Interface contacts:
Residue H44 in the second protein is in contact with residue L23 in the first protein (closest heavy-atom distance 4.4 Å).
Residue V99 in the second protein interacts with residue C16 in the first protein (closest heavy-atom distance 4.7 Å).
Residue R100 in the second protein contacts residue C16 in the first protein (closest heavy-atom distance 3.8 Å).
Residue H44 in the second protein is in contact with residue A24 in the first protein (closest heavy-atom distance 3.3 Å).

This data describes a binding interaction between two proteins.

Sequence of the second protein:
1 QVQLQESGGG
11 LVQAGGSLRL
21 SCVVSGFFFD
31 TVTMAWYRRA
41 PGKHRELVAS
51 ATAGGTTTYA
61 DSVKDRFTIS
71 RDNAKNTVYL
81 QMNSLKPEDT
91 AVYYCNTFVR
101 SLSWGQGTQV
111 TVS

Sequence of the first protein:
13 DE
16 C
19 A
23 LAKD